Sequence of protein 1:
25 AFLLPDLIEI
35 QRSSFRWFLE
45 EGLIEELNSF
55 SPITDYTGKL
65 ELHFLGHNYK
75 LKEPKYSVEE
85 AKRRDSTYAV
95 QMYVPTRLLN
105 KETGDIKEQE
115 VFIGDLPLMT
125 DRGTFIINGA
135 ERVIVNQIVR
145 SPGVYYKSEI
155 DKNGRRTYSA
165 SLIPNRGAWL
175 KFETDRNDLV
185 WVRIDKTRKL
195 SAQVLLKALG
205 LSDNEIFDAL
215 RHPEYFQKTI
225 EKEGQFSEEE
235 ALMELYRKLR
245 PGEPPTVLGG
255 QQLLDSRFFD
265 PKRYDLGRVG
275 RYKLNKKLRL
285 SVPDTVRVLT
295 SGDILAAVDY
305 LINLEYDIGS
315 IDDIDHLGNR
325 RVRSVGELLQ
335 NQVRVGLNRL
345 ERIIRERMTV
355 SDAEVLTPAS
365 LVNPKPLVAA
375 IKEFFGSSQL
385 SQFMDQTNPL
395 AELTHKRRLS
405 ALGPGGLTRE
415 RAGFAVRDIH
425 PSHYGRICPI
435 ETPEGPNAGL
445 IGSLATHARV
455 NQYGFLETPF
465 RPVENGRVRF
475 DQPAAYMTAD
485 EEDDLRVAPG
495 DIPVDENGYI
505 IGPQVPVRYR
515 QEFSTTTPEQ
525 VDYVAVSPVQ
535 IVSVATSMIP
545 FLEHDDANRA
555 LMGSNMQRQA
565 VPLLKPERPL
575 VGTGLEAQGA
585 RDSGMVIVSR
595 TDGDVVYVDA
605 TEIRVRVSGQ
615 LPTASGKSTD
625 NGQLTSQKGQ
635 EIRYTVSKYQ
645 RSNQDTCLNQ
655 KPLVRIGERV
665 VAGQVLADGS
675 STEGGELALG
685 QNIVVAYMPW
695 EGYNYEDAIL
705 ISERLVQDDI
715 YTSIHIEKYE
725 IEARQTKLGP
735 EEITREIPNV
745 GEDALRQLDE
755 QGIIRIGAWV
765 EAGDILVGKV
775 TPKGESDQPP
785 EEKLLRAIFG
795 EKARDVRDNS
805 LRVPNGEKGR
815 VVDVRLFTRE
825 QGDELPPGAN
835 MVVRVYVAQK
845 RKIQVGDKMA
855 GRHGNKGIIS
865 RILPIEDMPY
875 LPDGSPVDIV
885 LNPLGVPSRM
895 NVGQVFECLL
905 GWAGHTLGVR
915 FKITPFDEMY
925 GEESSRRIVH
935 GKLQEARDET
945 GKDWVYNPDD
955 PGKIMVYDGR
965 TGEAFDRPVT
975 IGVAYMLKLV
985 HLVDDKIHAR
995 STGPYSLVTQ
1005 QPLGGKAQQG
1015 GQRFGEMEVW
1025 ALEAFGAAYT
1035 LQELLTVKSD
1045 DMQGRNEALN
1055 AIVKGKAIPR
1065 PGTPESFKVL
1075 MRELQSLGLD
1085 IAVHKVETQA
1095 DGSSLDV

Interface contacts:
Residue F793 in protein 1 interacts with residue T33 in protein 2 (closest heavy-atom distance 4.2 Å).
Residue F793 in protein 1 contacts residue F36 in protein 2 (closest heavy-atom distance 3.7 Å).
Residue I792 in protein 1 interacts with residue F36 in protein 2 (closest heavy-atom distance 3.4 Å).
Residue G794 in protein 1 is in contact with residue T33 in protein 2 (closest heavy-atom distance 5.0 Å).
Residue K796 in protein 1 interacts with residue K32 in protein 2 (closest heavy-atom distance 4.0 Å).

These two protein chains interact to form a complex.

Sequence of protein 2:
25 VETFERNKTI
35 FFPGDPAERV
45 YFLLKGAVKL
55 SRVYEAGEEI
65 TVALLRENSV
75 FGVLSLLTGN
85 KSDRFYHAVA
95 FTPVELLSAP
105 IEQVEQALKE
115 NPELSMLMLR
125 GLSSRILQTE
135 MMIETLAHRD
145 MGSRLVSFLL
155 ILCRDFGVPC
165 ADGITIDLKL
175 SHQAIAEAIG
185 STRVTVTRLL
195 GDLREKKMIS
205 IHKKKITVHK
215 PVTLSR